Residue-level contacts at the interface:
Residue L127 in protein 2 interacts with residue F181 in protein 1 (closest heavy-atom distance 3.7 Å).
Residue R122 in protein 2 is in contact with residue L93 in protein 1 (closest heavy-atom distance 3.6 Å).
Residue F71 in protein 2 interacts with residue Y126 in protein 1 (closest heavy-atom distance 3.6 Å).
Residue L68 in protein 2 contacts residue M164 in protein 1 (closest heavy-atom distance 3.8 Å).
Residue Q117 in protein 2 is in contact with residue R90 in protein 1 (closest heavy-atom distance 3.5 Å).
Residue L68 in protein 2 is in contact with residue F107 in protein 1 (closest heavy-atom distance 3.6 Å).
Residue Y111 in protein 2 interacts with residue P87 in protein 1 (closest heavy-atom distance 3.3 Å).
Residue R79 in protein 2 interacts with residue F181 in protein 1 (closest heavy-atom distance 3.6 Å).
Residue A121 in protein 2 interacts with residue I92 in protein 1 (closest heavy-atom distance 3.5 Å).
Residue N118 in protein 2 is in contact with residue I91 in protein 1 (closest heavy-atom distance 3.7 Å).
Residue F72 in protein 2 interacts with residue L93 in protein 1 (closest heavy-atom distance 3.7 Å).
Residue L114 in protein 2 is in contact with residue Y121 in protein 1 (closest heavy-atom distance 3.2 Å).
Residue G132 in protein 2 interacts with residue P187 in protein 1 (closest heavy-atom distance 3.6 Å).
Residue L84 in protein 2 contacts residue F181 in protein 1 (closest heavy-atom distance 3.6 Å).
Residue Q70 in protein 2 contacts residue Y126 in protein 1 (closest heavy-atom distance 3.6 Å).
Residue P67 in protein 2 interacts with residue G127 in protein 1 (closest heavy-atom distance 3.4 Å).
Residue R115 in protein 2 is in contact with residue Y126 in protein 1 (closest heavy-atom distance 3.7 Å).
Residue V131 in protein 2 contacts residue D183 in protein 1 (closest heavy-atom distance 3.7 Å).
Residue N118 in protein 2 interacts with residue R90 in protein 1 (closest heavy-atom distance 3.4 Å).
Residue P67 in protein 2 is in contact with residue Y126 in protein 1 (closest heavy-atom distance 3.2 Å).
Residue W69 in protein 2 contacts residue F168 in protein 1 (closest heavy-atom distance 3.5 Å).
Residue V131 in protein 2 interacts with residue P187 in protein 1 (closest heavy-atom distance 3.6 Å).
Residue F71 in protein 2 is in contact with residue F107 in protein 1 (closest heavy-atom distance 3.5 Å).
Residue F77 in protein 2 interacts with residue E173 in protein 1 (closest heavy-atom distance 3.7 Å).
Residue F72 in protein 2 is in contact with residue P171 in protein 1 (closest heavy-atom distance 3.5 Å).
Residue I130 in protein 2 contacts residue R95 in protein 1 (closest heavy-atom distance 3.6 Å).
Residue F77 in protein 2 interacts with residue P171 in protein 1 (closest heavy-atom distance 3.2 Å).
Residue L68 in protein 2 is in contact with residue A105 in protein 1 (closest heavy-atom distance 3.7 Å).
Residue I78 in protein 2 is in contact with residue N179 in protein 1 (closest heavy-atom distance 3.3 Å).
Residue L156 in protein 2 interacts with residue F86 in protein 1 (closest heavy-atom distance 3.4 Å).
Residue Y111 in protein 2 interacts with residue I125 in protein 1 (closest heavy-atom distance 3.3 Å).
Residue V131 in protein 2 contacts residue S184 in protein 1 (closest heavy-atom distance 3.6 Å).
Residue L114 in protein 2 is in contact with residue A89 in protein 1 (closest heavy-atom distance 3.3 Å).
Residue A121 in protein 2 is in contact with residue R90 in protein 1 (closest heavy-atom distance 3.8 Å).
Residue Y111 in protein 2 is in contact with residue Y85 in protein 1 (closest heavy-atom distance 3.0 Å).
Residue W69 in protein 2 interacts with residue P171 in protein 1 (closest heavy-atom distance 3.6 Å).
Residue L68 in protein 2 interacts with residue F168 in protein 1 (closest heavy-atom distance 3.7 Å).
Residue L114 in protein 2 contacts residue P87 in protein 1 (closest heavy-atom distance 3.1 Å).
Residue N118 in protein 2 interacts with residue Y126 in protein 1 (closest heavy-atom distance 2.8 Å).
Residue F72 in protein 2 is in contact with residue F168 in protein 1 (closest heavy-atom distance 3.8 Å).
Residue I78 in protein 2 is in contact with residue W182 in protein 1 (closest heavy-atom distance 3.6 Å).
Residue H135 in protein 2 interacts with residue F181 in protein 1 (closest heavy-atom distance 3.5 Å).
Residue P63 in protein 2 contacts residue P167 in protein 1 (closest heavy-atom distance 3.3 Å).
Residue V131 in protein 2 interacts with residue F181 in protein 1 (closest heavy-atom distance 3.6 Å).
Residue R115 in protein 2 contacts residue I125 in protein 1 (closest heavy-atom distance 3.0 Å).
Residue C62 in protein 2 interacts with residue P167 in protein 1 (closest heavy-atom distance 3.4 Å).
Residue S80 in protein 2 interacts with residue N179 in protein 1 (closest heavy-atom distance 3.1 Å).
Residue H66 in protein 2 interacts with residue F168 in protein 1 (closest heavy-atom distance 3.3 Å).
Residue W110 in protein 2 interacts with residue P87 in protein 1 (closest heavy-atom distance 3.2 Å).
Residue F77 in protein 2 contacts residue W170 in protein 1 (closest heavy-atom distance 3.5 Å).
Residue L68 in protein 2 contacts residue L128 in protein 1 (closest heavy-atom distance 3.7 Å).
Residue W110 in protein 2 is in contact with residue F86 in protein 1 (closest heavy-atom distance 3.3 Å).
Residue H107 in protein 2 contacts residue Y85 in protein 1 (closest heavy-atom distance 3.1 Å).
Residue N118 in protein 2 is in contact with residue Y121 in protein 1 (closest heavy-atom distance 3.2 Å).
Residue C62 in protein 2 interacts with residue I169 in protein 1 (closest heavy-atom distance 3.8 Å).
Residue R122 in protein 2 interacts with residue W170 in protein 1 (closest heavy-atom distance 3.7 Å).
Residue H66 in protein 2 is in contact with residue E166 in protein 1 (closest heavy-atom distance 3.1 Å).
Residue A81 in protein 2 contacts residue F181 in protein 1 (closest heavy-atom distance 3.6 Å).
Residue F103 in protein 2 is in contact with residue F86 in protein 1 (closest heavy-atom distance 3.6 Å).
Residue H125 in protein 2 contacts residue I108 in protein 1 (closest heavy-atom distance 3.5 Å).

Sequence of protein 1:
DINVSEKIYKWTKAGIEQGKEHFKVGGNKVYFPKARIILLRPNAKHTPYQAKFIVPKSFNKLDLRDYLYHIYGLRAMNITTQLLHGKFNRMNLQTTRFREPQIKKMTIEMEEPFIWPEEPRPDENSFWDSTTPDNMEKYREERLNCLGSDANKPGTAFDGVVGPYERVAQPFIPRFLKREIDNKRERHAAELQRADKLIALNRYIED

The following describes two proteins that form a bound complex.

Sequence of protein 2:
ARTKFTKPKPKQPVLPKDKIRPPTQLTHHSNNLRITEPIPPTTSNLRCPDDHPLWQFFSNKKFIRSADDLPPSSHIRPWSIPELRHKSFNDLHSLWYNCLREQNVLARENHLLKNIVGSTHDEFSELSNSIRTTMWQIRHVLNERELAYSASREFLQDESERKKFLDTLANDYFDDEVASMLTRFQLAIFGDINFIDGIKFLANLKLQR